Sequence of chain A:
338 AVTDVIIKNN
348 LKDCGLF

This data describes a binding interaction between two proteins.

Residue-level contacts at the interface:
Residue M264 in chain B contacts residue L353 in chain A (closest heavy-atom distance 3.7 Å).
Residue E350 in chain B is in contact with residue F354 in chain A (closest heavy-atom distance 3.7 Å).
Residue D349 in chain B is in contact with residue C351 in chain A (closest heavy-atom distance 3.1 Å).
Residue A177 in chain B is in contact with residue N347 in chain A (closest heavy-atom distance 3.1 Å).
Residue N351 in chain B contacts residue G352 in chain A (closest heavy-atom distance 4.2 Å).
Residue V291 in chain B is in contact with residue L353 in chain A (closest heavy-atom distance 4.5 Å).
Residue R286 in chain B is in contact with residue L353 in chain A (closest heavy-atom distance 2.4 Å).
Residue R188 in chain B contacts residue N347 in chain A (closest heavy-atom distance 3.5 Å).
Residue D349 in chain B is in contact with residue G352 in chain A (closest heavy-atom distance 3.2 Å).
Residue V271 in chain B is in contact with residue I344 in chain A (closest heavy-atom distance 4.0 Å).
Residue N351 in chain B contacts residue D350 in chain A (closest heavy-atom distance 3.4 Å).
Residue P181 in chain B is in contact with residue N347 in chain A (closest heavy-atom distance 4.1 Å).
Residue R188 in chain B contacts residue C351 in chain A (closest heavy-atom distance 3.1 Å).
Residue N351 in chain B is in contact with residue C351 in chain A (closest heavy-atom distance 4.6 Å).
Residue D349 in chain B is in contact with residue L353 in chain A (closest heavy-atom distance 4.8 Å).
Residue L274 in chain B is in contact with residue L348 in chain A (closest heavy-atom distance 4.5 Å).
Residue R267 in chain B is in contact with residue I344 in chain A (closest heavy-atom distance 3.6 Å).
Residue R286 in chain B interacts with residue F354 in chain A (closest heavy-atom distance 3.0 Å).
Residue R267 in chain B interacts with residue T340 in chain A (closest heavy-atom distance 4.4 Å).
Residue V271 in chain B interacts with residue D341 in chain A (closest heavy-atom distance 4.2 Å).
Residue A184 in chain B interacts with residue N347 in chain A (closest heavy-atom distance 4.0 Å).
Residue A177 in chain B interacts with residue I344 in chain A (closest heavy-atom distance 4.5 Å).
Residue R354 in chain B contacts residue K349 in chain A (closest heavy-atom distance 3.9 Å).
Residue E350 in chain B interacts with residue L353 in chain A (closest heavy-atom distance 4.8 Å).
Residue M264 in chain B is in contact with residue L348 in chain A (closest heavy-atom distance 4.7 Å).
Residue M273 in chain B interacts with residue F354 in chain A (closest heavy-atom distance 3.6 Å).
Residue M290 in chain B interacts with residue L353 in chain A (closest heavy-atom distance 4.1 Å).
Residue P181 in chain B is in contact with residue I343 in chain A (closest heavy-atom distance 3.7 Å).
Residue T112 in chain B interacts with residue C351 in chain A (closest heavy-atom distance 4.1 Å).
Residue N283 in chain B is in contact with residue L353 in chain A (closest heavy-atom distance 4.7 Å).
Residue L274 in chain B is in contact with residue F354 in chain A (closest heavy-atom distance 4.1 Å).
Residue I287 in chain B contacts residue L353 in chain A (closest heavy-atom distance 3.3 Å).
Residue N351 in chain B interacts with residue K349 in chain A (closest heavy-atom distance 3.4 Å).
Residue R174 in chain B interacts with residue C351 in chain A (closest heavy-atom distance 4.1 Å).
Residue L185 in chain B interacts with residue I343 in chain A (closest heavy-atom distance 4.2 Å).
Residue A177 in chain B contacts residue C351 in chain A (closest heavy-atom distance 4.1 Å).
Residue V178 in chain B contacts residue L348 in chain A (closest heavy-atom distance 3.8 Å).
Residue L348 in chain B interacts with residue G352 in chain A (closest heavy-atom distance 4.6 Å).
Residue R188 in chain B is in contact with residue D350 in chain A (closest heavy-atom distance 3.3 Å).
Residue V182 in chain B interacts with residue I343 in chain A (closest heavy-atom distance 4.9 Å).
Residue R286 in chain B contacts residue G352 in chain A (closest heavy-atom distance 4.7 Å).
Residue R267 in chain B is in contact with residue D341 in chain A (closest heavy-atom distance 4.6 Å).
Residue M273 in chain B interacts with residue K345 in chain A (closest heavy-atom distance 3.8 Å).
Residue R272 in chain B interacts with residue D341 in chain A (closest heavy-atom distance 4.7 Å).
Residue E350 in chain B is in contact with residue G352 in chain A (closest heavy-atom distance 3.3 Å).
Residue V178 in chain B is in contact with residue I344 in chain A (closest heavy-atom distance 3.5 Å).
Residue T112 in chain B contacts residue D350 in chain A (closest heavy-atom distance 4.0 Å).
Residue R174 in chain B contacts residue L353 in chain A (closest heavy-atom distance 3.8 Å).
Residue N283 in chain B interacts with residue F354 in chain A (closest heavy-atom distance 3.3 Å).
Residue A177 in chain B contacts residue I343 in chain A (closest heavy-atom distance 4.9 Å).
Residue I287 in chain B interacts with residue F354 in chain A (closest heavy-atom distance 3.9 Å).
Residue L268 in chain B contacts residue I344 in chain A (closest heavy-atom distance 4.8 Å).
Residue L268 in chain B is in contact with residue L348 in chain A (closest heavy-atom distance 3.7 Å).
Residue P181 in chain B contacts residue I344 in chain A (closest heavy-atom distance 3.6 Å).
Residue P181 in chain B interacts with residue T340 in chain A (closest heavy-atom distance 3.8 Å).
Residue T110 in chain B is in contact with residue D350 in chain A (closest heavy-atom distance 3.3 Å).

Sequence of chain B:
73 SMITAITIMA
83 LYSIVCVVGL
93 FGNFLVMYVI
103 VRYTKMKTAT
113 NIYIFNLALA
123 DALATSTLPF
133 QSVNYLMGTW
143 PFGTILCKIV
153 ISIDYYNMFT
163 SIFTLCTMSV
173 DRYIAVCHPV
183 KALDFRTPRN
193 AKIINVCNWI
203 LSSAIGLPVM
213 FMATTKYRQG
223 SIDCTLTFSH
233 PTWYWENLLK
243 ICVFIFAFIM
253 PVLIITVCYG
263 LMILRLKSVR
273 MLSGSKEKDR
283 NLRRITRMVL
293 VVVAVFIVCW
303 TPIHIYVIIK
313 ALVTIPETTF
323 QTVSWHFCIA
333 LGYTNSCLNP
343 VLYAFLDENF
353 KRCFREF